Sequence of the second protein:
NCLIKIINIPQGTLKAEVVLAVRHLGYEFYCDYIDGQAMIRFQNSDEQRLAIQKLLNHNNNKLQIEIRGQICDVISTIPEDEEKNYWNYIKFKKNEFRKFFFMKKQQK

This data describes a binding interaction between two proteins.

Interface contacts:
Residue N439 in the first protein is in contact with residue H401 in the second protein (closest heavy-atom distance 4.5 Å).
Residue F442 in the first protein is in contact with residue R400 in the second protein (closest heavy-atom distance 3.8 Å).
Residue T443 in the first protein is in contact with residue H401 in the second protein (closest heavy-atom distance 4.5 Å).
Residue F442 in the first protein contacts residue H401 in the second protein (closest heavy-atom distance 3.8 Å).
Residue F442 in the first protein contacts residue L397 in the second protein (closest heavy-atom distance 4.3 Å).
Residue K441 in the first protein contacts residue R400 in the second protein (closest heavy-atom distance 4.0 Å).
Residue K445 in the first protein contacts residue R400 in the second protein (closest heavy-atom distance 4.8 Å).
Residue F442 in the first protein interacts with residue G403 in the second protein (closest heavy-atom distance 3.7 Å).

Sequence of the first protein:
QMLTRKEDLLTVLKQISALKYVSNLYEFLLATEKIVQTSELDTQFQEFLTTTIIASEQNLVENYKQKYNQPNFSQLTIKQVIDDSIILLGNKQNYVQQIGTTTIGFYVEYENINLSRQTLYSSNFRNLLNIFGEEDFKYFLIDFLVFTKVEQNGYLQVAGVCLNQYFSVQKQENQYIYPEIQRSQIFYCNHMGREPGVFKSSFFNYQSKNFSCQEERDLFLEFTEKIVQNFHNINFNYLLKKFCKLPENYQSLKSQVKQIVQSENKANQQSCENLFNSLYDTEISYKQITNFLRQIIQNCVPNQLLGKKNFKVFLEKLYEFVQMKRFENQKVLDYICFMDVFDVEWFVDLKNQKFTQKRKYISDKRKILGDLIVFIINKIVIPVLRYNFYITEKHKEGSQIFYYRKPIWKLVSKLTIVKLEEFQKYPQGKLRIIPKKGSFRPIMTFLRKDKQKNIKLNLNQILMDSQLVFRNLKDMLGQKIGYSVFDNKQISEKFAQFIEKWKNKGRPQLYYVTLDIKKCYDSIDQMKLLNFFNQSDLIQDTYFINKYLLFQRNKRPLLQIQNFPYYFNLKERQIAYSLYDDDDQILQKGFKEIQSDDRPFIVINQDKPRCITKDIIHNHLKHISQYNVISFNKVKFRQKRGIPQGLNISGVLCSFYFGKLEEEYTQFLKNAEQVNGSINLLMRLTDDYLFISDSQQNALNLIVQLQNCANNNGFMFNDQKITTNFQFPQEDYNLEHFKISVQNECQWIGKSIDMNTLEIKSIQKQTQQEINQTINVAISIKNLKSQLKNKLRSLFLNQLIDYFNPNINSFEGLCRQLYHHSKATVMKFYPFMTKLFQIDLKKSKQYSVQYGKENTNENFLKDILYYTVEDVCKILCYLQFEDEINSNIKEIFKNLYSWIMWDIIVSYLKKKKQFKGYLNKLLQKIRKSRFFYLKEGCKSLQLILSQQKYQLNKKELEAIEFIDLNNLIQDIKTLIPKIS